These two protein chains interact to form a complex.

Sequence of the second protein:
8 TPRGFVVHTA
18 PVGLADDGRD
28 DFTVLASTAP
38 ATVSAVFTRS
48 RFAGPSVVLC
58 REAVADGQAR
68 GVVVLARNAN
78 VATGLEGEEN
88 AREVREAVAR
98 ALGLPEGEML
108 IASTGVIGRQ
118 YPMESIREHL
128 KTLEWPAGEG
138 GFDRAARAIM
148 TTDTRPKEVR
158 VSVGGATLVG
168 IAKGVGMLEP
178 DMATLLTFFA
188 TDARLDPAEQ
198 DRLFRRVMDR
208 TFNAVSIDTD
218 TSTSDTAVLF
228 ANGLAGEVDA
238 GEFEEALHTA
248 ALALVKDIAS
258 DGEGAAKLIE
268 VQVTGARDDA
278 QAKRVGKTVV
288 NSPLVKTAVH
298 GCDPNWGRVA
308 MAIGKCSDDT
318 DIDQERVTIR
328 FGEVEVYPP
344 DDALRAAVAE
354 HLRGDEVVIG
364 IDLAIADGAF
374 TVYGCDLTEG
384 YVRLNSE

Sequence of the first protein:
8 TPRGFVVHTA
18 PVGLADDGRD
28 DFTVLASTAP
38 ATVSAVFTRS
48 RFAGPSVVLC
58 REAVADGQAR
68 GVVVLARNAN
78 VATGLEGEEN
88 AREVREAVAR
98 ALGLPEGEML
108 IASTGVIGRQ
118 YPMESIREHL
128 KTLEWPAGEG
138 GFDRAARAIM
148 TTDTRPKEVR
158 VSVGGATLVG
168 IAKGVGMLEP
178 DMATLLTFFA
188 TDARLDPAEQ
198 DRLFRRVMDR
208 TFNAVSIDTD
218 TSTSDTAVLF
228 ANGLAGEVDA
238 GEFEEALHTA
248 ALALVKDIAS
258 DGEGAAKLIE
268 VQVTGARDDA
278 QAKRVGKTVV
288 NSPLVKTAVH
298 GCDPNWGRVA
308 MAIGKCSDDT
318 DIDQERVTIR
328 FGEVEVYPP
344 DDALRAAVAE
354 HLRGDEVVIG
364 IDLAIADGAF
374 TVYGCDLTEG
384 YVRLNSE

Contacts between the two chains:
Residue T317 in the first protein is in contact with residue R48 in the second protein (closest heavy-atom distance 3.2 Å).
Residue K312 in the first protein is in contact with residue T216 in the second protein (closest heavy-atom distance 3.2 Å).
Residue P290 in the first protein interacts with residue D215 in the second protein (closest heavy-atom distance 3.2 Å).
Residue Y384 in the first protein interacts with residue L291 in the second protein (closest heavy-atom distance 3.4 Å).
Residue P290 in the first protein interacts with residue D217 in the second protein (closest heavy-atom distance 3.5 Å).
Residue S314 in the first protein is in contact with residue R46 in the second protein (closest heavy-atom distance 3.4 Å).
Residue T294 in the first protein contacts residue S389 in the second protein (closest heavy-atom distance 3.7 Å).
Residue Q321 in the first protein interacts with residue F49 in the second protein (closest heavy-atom distance 3.7 Å).
Residue T294 in the first protein interacts with residue N388 in the second protein (closest heavy-atom distance 3.3 Å).
Residue L291 in the first protein contacts residue D217 in the second protein (closest heavy-atom distance 3.1 Å).
Residue R48 in the first protein contacts residue G311 in the second protein (closest heavy-atom distance 3.0 Å).
Residue M174 in the first protein interacts with residue L291 in the second protein (closest heavy-atom distance 3.5 Å).
Residue R386 in the first protein contacts residue E382 in the second protein (closest heavy-atom distance 3.1 Å).
Residue S389 in the first protein interacts with residue G298 in the second protein (closest heavy-atom distance 3.5 Å).
Residue N388 in the first protein is in contact with residue T294 in the second protein (closest heavy-atom distance 3.4 Å).
Residue E382 in the first protein is in contact with residue E382 in the second protein (closest heavy-atom distance 2.5 Å).
Residue S47 in the first protein contacts residue G311 in the second protein (closest heavy-atom distance 3.4 Å).
Residue C313 in the first protein contacts residue R48 in the second protein (closest heavy-atom distance 3.4 Å).
Residue R48 in the first protein is in contact with residue I319 in the second protein (closest heavy-atom distance 2.7 Å).
Residue L291 in the first protein is in contact with residue N388 in the second protein (closest heavy-atom distance 3.3 Å).
Residue D217 in the first protein contacts residue L291 in the second protein (closest heavy-atom distance 3.1 Å).
Residue E382 in the first protein is in contact with residue R386 in the second protein (closest heavy-atom distance 3.1 Å).
Residue M308 in the first protein is in contact with residue D217 in the second protein (closest heavy-atom distance 3.5 Å).
Residue K312 in the first protein contacts residue T218 in the second protein (closest heavy-atom distance 3.4 Å).
Residue D316 in the first protein interacts with residue R48 in the second protein (closest heavy-atom distance 3.1 Å).
Residue D217 in the first protein contacts residue K312 in the second protein (closest heavy-atom distance 2.8 Å).
Residue W303 in the first protein interacts with residue A79 in the second protein (closest heavy-atom distance 3.7 Å).
Residue L291 in the first protein interacts with residue Y384 in the second protein (closest heavy-atom distance 3.4 Å).
Residue F49 in the first protein is in contact with residue A307 in the second protein (closest heavy-atom distance 3.4 Å).
Residue F49 in the first protein is in contact with residue Q321 in the second protein (closest heavy-atom distance 3.7 Å).
Residue R48 in the first protein contacts residue Q321 in the second protein (closest heavy-atom distance 3.3 Å).
Residue I319 in the first protein contacts residue R48 in the second protein (closest heavy-atom distance 2.7 Å).
Residue T216 in the first protein is in contact with residue K312 in the second protein (closest heavy-atom distance 3.3 Å).
Residue V385 in the first protein is in contact with residue L380 in the second protein (closest heavy-atom distance 3.5 Å).
Residue F49 in the first protein interacts with residue Y334 in the second protein (closest heavy-atom distance 3.7 Å).
Residue N388 in the first protein is in contact with residue L291 in the second protein (closest heavy-atom distance 3.3 Å).
Residue G298 in the first protein contacts residue S389 in the second protein (closest heavy-atom distance 3.5 Å).
Residue R48 in the first protein is in contact with residue C313 in the second protein (closest heavy-atom distance 3.4 Å).
Residue D217 in the first protein is in contact with residue P290 in the second protein (closest heavy-atom distance 3.5 Å).
Residue K312 in the first protein is in contact with residue D217 in the second protein (closest heavy-atom distance 2.9 Å).
Residue D217 in the first protein contacts residue M308 in the second protein (closest heavy-atom distance 3.5 Å).
Residue S289 in the first protein is in contact with residue D217 in the second protein (closest heavy-atom distance 2.8 Å).
Residue G311 in the first protein interacts with residue R48 in the second protein (closest heavy-atom distance 3.0 Å).
Residue S389 in the first protein interacts with residue T294 in the second protein (closest heavy-atom distance 3.7 Å).
Residue R305 in the first protein contacts residue N388 in the second protein (closest heavy-atom distance 3.0 Å).
Residue G311 in the first protein contacts residue S47 in the second protein (closest heavy-atom distance 3.4 Å).
Residue Q321 in the first protein is in contact with residue R48 in the second protein (closest heavy-atom distance 3.3 Å).
Residue T218 in the first protein is in contact with residue K312 in the second protein (closest heavy-atom distance 3.3 Å).
Residue L291 in the first protein contacts residue M174 in the second protein (closest heavy-atom distance 3.5 Å).
Residue Q321 in the first protein interacts with residue A50 in the second protein (closest heavy-atom distance 3.3 Å).
Residue R48 in the first protein interacts with residue T317 in the second protein (closest heavy-atom distance 3.2 Å).
Residue A307 in the first protein contacts residue F49 in the second protein (closest heavy-atom distance 3.3 Å).
Residue Y334 in the first protein contacts residue F49 in the second protein (closest heavy-atom distance 3.7 Å).
Residue R46 in the first protein interacts with residue S314 in the second protein (closest heavy-atom distance 3.3 Å).
Residue N388 in the first protein interacts with residue R305 in the second protein (closest heavy-atom distance 3.0 Å).
Residue R48 in the first protein interacts with residue D316 in the second protein (closest heavy-atom distance 3.1 Å).
Residue D215 in the first protein is in contact with residue P290 in the second protein (closest heavy-atom distance 3.2 Å).
Residue L380 in the first protein interacts with residue V385 in the second protein (closest heavy-atom distance 3.6 Å).
Residue A50 in the first protein interacts with residue Q321 in the second protein (closest heavy-atom distance 3.3 Å).
Residue D217 in the first protein contacts residue S289 in the second protein (closest heavy-atom distance 2.9 Å).